Contacts between the two chains:
Residue K39 in protein 1 is in contact with residue P8 in protein 2 (closest heavy-atom distance 3.5 Å).
Residue G35 in protein 1 interacts with residue F9 in protein 2 (closest heavy-atom distance 4.8 Å).
Residue K54 in protein 1 contacts residue N7 in protein 2 (closest heavy-atom distance 4.6 Å).
Residue L52 in protein 1 is in contact with residue F9 in protein 2 (closest heavy-atom distance 3.8 Å).
Residue M42 in protein 1 interacts with residue F9 in protein 2 (closest heavy-atom distance 3.3 Å).
Residue G53 in protein 1 contacts residue N7 in protein 2 (closest heavy-atom distance 2.7 Å).
Residue G65 in protein 1 contacts residue T6 in protein 2 (closest heavy-atom distance 4.4 Å).
Residue G53 in protein 1 is in contact with residue F9 in protein 2 (closest heavy-atom distance 3.8 Å).
Residue G35 in protein 1 is in contact with residue P8 in protein 2 (closest heavy-atom distance 4.1 Å).
Residue W56 in protein 1 interacts with residue T6 in protein 2 (closest heavy-atom distance 3.3 Å).
Residue L52 in protein 1 interacts with residue N7 in protein 2 (closest heavy-atom distance 4.6 Å).
Residue K39 in protein 1 is in contact with residue F9 in protein 2 (closest heavy-atom distance 3.5 Å).
Residue W56 in protein 1 is in contact with residue N7 in protein 2 (closest heavy-atom distance 3.3 Å).
Residue W56 in protein 1 contacts residue P8 in protein 2 (closest heavy-atom distance 3.6 Å).
Residue N49 in protein 1 contacts residue T10 in protein 2 (closest heavy-atom distance 4.7 Å).
Residue K57 in protein 1 interacts with residue N7 in protein 2 (closest heavy-atom distance 4.2 Å).
Residue W56 in protein 1 interacts with residue F9 in protein 2 (closest heavy-atom distance 3.6 Å).
Residue N49 in protein 1 contacts residue F9 in protein 2 (closest heavy-atom distance 2.8 Å).
Residue A38 in protein 1 contacts residue F9 in protein 2 (closest heavy-atom distance 3.8 Å).

Sequence of protein 2:
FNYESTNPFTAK

Sequence of protein 1:
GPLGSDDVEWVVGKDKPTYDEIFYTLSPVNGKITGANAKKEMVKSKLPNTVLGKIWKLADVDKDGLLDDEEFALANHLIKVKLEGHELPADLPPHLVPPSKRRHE

The following describes two proteins that form a bound complex.